These two protein chains interact to form a complex.

Contacts between the two chains:
Residue T73 in protein 2 contacts residue T9 in protein 1 (closest heavy-atom distance 4.0 Å).
Residue D77 in protein 2 interacts with residue T9 in protein 1 (closest heavy-atom distance 3.2 Å).
Residue Y7 in protein 2 is in contact with residue F1 in protein 1 (closest heavy-atom distance 3.0 Å).
Residue L156 in protein 2 contacts residue T3 in protein 1 (closest heavy-atom distance 4.4 Å).
Residue Q155 in protein 2 contacts residue G6 in protein 1 (closest heavy-atom distance 3.4 Å).
Residue H114 in protein 2 interacts with residue G6 in protein 1 (closest heavy-atom distance 4.9 Å).
Residue K66 in protein 2 is in contact with residue G4 in protein 1 (closest heavy-atom distance 3.7 Å).
Residue V76 in protein 2 interacts with residue T9 in protein 1 (closest heavy-atom distance 3.6 Å).
Residue W147 in protein 2 interacts with residue T9 in protein 1 (closest heavy-atom distance 2.8 Å).
Residue K66 in protein 2 interacts with residue A2 in protein 1 (closest heavy-atom distance 2.6 Å).
Residue E63 in protein 2 is in contact with residue F1 in protein 1 (closest heavy-atom distance 3.6 Å).
Residue W167 in protein 2 interacts with residue F1 in protein 1 (closest heavy-atom distance 3.1 Å).
Residue Y116 in protein 2 is in contact with residue V10 in protein 1 (closest heavy-atom distance 3.8 Å).
Residue Y7 in protein 2 interacts with residue A2 in protein 1 (closest heavy-atom distance 3.6 Å).
Residue K146 in protein 2 interacts with residue T9 in protein 1 (closest heavy-atom distance 2.4 Å).
Residue K146 in protein 2 is in contact with residue I8 in protein 1 (closest heavy-atom distance 4.7 Å).
Residue Q155 in protein 2 interacts with residue I5 in protein 1 (closest heavy-atom distance 2.9 Å).
Residue A158 in protein 2 is in contact with residue I5 in protein 1 (closest heavy-atom distance 4.3 Å).
Residue A150 in protein 2 is in contact with residue I8 in protein 1 (closest heavy-atom distance 4.1 Å).
Residue Q155 in protein 2 interacts with residue I8 in protein 1 (closest heavy-atom distance 4.8 Å).
Residue T73 in protein 2 contacts residue I7 in protein 1 (closest heavy-atom distance 3.9 Å).
Residue F33 in protein 2 is in contact with residue F1 in protein 1 (closest heavy-atom distance 4.6 Å).
Residue Y159 in protein 2 is in contact with residue I5 in protein 1 (closest heavy-atom distance 4.2 Å).
Residue R97 in protein 2 is in contact with residue I7 in protein 1 (closest heavy-atom distance 3.4 Å).
Residue Y99 in protein 2 is in contact with residue A2 in protein 1 (closest heavy-atom distance 3.7 Å).
Residue Y84 in protein 2 is in contact with residue V10 in protein 1 (closest heavy-atom distance 2.9 Å).
Residue H70 in protein 2 contacts residue T3 in protein 1 (closest heavy-atom distance 3.1 Å).
Residue L156 in protein 2 is in contact with residue I7 in protein 1 (closest heavy-atom distance 4.9 Å).
Residue T142 in protein 2 interacts with residue V10 in protein 1 (closest heavy-atom distance 4.9 Å).
Residue L156 in protein 2 is in contact with residue G6 in protein 1 (closest heavy-atom distance 3.7 Å).
Residue D77 in protein 2 contacts residue V10 in protein 1 (closest heavy-atom distance 3.3 Å).
Residue K66 in protein 2 interacts with residue T3 in protein 1 (closest heavy-atom distance 3.4 Å).
Residue Y171 in protein 2 interacts with residue F1 in protein 1 (closest heavy-atom distance 2.6 Å).
Residue V152 in protein 2 contacts residue I8 in protein 1 (closest heavy-atom distance 3.2 Å).
Residue K146 in protein 2 interacts with residue V10 in protein 1 (closest heavy-atom distance 3.8 Å).
Residue D77 in protein 2 is in contact with residue I8 in protein 1 (closest heavy-atom distance 4.8 Å).
Residue Y99 in protein 2 is in contact with residue I7 in protein 1 (closest heavy-atom distance 4.6 Å).
Residue Y123 in protein 2 is in contact with residue V10 in protein 1 (closest heavy-atom distance 4.4 Å).
Residue M5 in protein 2 contacts residue F1 in protein 1 (closest heavy-atom distance 3.9 Å).
Residue W147 in protein 2 interacts with residue I8 in protein 1 (closest heavy-atom distance 3.0 Å).
Residue K66 in protein 2 interacts with residue F1 in protein 1 (closest heavy-atom distance 2.9 Å).
Residue T163 in protein 2 contacts residue F1 in protein 1 (closest heavy-atom distance 4.6 Å).
Residue H74 in protein 2 interacts with residue I7 in protein 1 (closest heavy-atom distance 4.8 Å).
Residue T80 in protein 2 is in contact with residue V10 in protein 1 (closest heavy-atom distance 4.2 Å).
Residue Y159 in protein 2 interacts with residue T3 in protein 1 (closest heavy-atom distance 3.2 Å).
Residue Y99 in protein 2 is in contact with residue T3 in protein 1 (closest heavy-atom distance 3.0 Å).
Residue Y159 in protein 2 contacts residue F1 in protein 1 (closest heavy-atom distance 2.5 Å).
Residue Y59 in protein 2 contacts residue F1 in protein 1 (closest heavy-atom distance 3.5 Å).
Residue Y159 in protein 2 interacts with residue A2 in protein 1 (closest heavy-atom distance 3.6 Å).
Residue L81 in protein 2 interacts with residue V10 in protein 1 (closest heavy-atom distance 3.3 Å).
Residue R97 in protein 2 is in contact with residue G6 in protein 1 (closest heavy-atom distance 4.6 Å).
Residue L156 in protein 2 is in contact with residue I5 in protein 1 (closest heavy-atom distance 4.1 Å).
Residue V152 in protein 2 is in contact with residue G6 in protein 1 (closest heavy-atom distance 3.4 Å).
Residue T143 in protein 2 is in contact with residue V10 in protein 1 (closest heavy-atom distance 2.8 Å).
Residue T73 in protein 2 is in contact with residue I8 in protein 1 (closest heavy-atom distance 4.5 Å).
Residue W147 in protein 2 interacts with residue V10 in protein 1 (closest heavy-atom distance 3.7 Å).
Residue H70 in protein 2 is in contact with residue I7 in protein 1 (closest heavy-atom distance 3.5 Å).
Residue E63 in protein 2 contacts residue A2 in protein 1 (closest heavy-atom distance 2.9 Å).
Residue R97 in protein 2 contacts residue I8 in protein 1 (closest heavy-atom distance 4.8 Å).
Residue H70 in protein 2 interacts with residue A2 in protein 1 (closest heavy-atom distance 4.7 Å).

Sequence of protein 1:
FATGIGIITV

Sequence of protein 2:
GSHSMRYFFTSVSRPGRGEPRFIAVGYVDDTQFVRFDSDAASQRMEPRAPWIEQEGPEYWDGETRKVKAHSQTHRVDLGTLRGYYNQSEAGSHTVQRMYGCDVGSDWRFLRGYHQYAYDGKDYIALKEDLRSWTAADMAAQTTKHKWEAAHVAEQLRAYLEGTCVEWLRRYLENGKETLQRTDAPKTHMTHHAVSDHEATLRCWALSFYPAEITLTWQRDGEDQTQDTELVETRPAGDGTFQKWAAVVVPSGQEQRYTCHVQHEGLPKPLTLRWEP